Sequence of the second protein:
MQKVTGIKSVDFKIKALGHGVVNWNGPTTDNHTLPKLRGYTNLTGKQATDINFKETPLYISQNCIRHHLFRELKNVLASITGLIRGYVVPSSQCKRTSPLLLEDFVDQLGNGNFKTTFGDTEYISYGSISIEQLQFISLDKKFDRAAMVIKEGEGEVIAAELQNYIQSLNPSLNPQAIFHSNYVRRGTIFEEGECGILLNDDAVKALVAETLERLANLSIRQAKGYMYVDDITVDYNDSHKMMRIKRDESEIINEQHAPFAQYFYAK

This data describes a binding interaction between two proteins.

Residue-level contacts at the interface:
Residue D96 in the first protein contacts residue I237 in the second protein (closest heavy-atom distance 2.9 Å).
Residue T69 in the first protein is in contact with residue L52 in the second protein (closest heavy-atom distance 3.8 Å).
Residue R269 in the first protein is in contact with residue L133 in the second protein (closest heavy-atom distance 3.6 Å).
Residue E147 in the first protein interacts with residue R47 in the second protein (closest heavy-atom distance 4.0 Å).
Residue E147 in the first protein interacts with residue Y79 in the second protein (closest heavy-atom distance 2.6 Å).
Residue R269 in the first protein interacts with residue S178 in the second protein (closest heavy-atom distance 3.6 Å).
Residue D168 in the first protein contacts residue K294 in the second protein (closest heavy-atom distance 3.8 Å).
Residue Y274 in the first protein contacts residue K294 in the second protein (closest heavy-atom distance 3.2 Å).
Residue E92 in the first protein contacts residue T236 in the second protein (closest heavy-atom distance 3.2 Å).
Residue G273 in the first protein contacts residue L133 in the second protein (closest heavy-atom distance 3.5 Å).
Residue Y274 in the first protein is in contact with residue E135 in the second protein (closest heavy-atom distance 2.2 Å).
Residue F95 in the first protein interacts with residue F191 in the second protein (closest heavy-atom distance 3.7 Å).
Residue V108 in the first protein contacts residue I237 in the second protein (closest heavy-atom distance 3.6 Å).
Residue E147 in the first protein interacts with residue N25 in the second protein (closest heavy-atom distance 3.6 Å).
Residue Q148 in the first protein contacts residue N25 in the second protein (closest heavy-atom distance 2.8 Å).
Residue E147 in the first protein contacts residue K45 in the second protein (closest heavy-atom distance 3.3 Å).
Residue Y274 in the first protein is in contact with residue L133 in the second protein (closest heavy-atom distance 3.5 Å).
Residue R269 in the first protein contacts residue Q181 in the second protein (closest heavy-atom distance 3.8 Å).
Residue Y276 in the first protein is in contact with residue R295 in the second protein (closest heavy-atom distance 3.2 Å).
Residue Q93 in the first protein is in contact with residue G235 in the second protein (closest heavy-atom distance 3.3 Å).
Residue N104 in the first protein interacts with residue F238 in the second protein (closest heavy-atom distance 3.2 Å).
Residue D96 in the first protein contacts residue F238 in the second protein (closest heavy-atom distance 3.4 Å).
Residue Y99 in the first protein contacts residue E240 in the second protein (closest heavy-atom distance 3.1 Å).
Residue R269 in the first protein is in contact with residue S9 in the second protein (closest heavy-atom distance 3.8 Å).
Residue T165 in the first protein contacts residue R47 in the second protein (closest heavy-atom distance 2.8 Å).
Residue A152 in the first protein interacts with residue H87 in the second protein (closest heavy-atom distance 3.9 Å).
Residue R269 in the first protein is in contact with residue M290 in the second protein (closest heavy-atom distance 3.6 Å).
Residue Y99 in the first protein contacts residue K190 in the second protein (closest heavy-atom distance 3.3 Å).
Residue Y276 in the first protein interacts with residue M290 in the second protein (closest heavy-atom distance 3.7 Å).
Residue N145 in the first protein interacts with residue L46 in the second protein (closest heavy-atom distance 3.6 Å).
Residue E147 in the first protein contacts residue S81 in the second protein (closest heavy-atom distance 3.2 Å).
Residue N145 in the first protein contacts residue R47 in the second protein (closest heavy-atom distance 2.6 Å).
Residue E92 in the first protein is in contact with residue R233 in the second protein (closest heavy-atom distance 3.7 Å).
Residue R91 in the first protein interacts with residue R233 in the second protein (closest heavy-atom distance 3.1 Å).
Residue V108 in the first protein interacts with residue F238 in the second protein (closest heavy-atom distance 3.6 Å).
Residue R269 in the first protein interacts with residue P131 in the second protein (closest heavy-atom distance 4.0 Å).
Residue Q148 in the first protein contacts residue K45 in the second protein (closest heavy-atom distance 2.7 Å).
Residue Y149 in the first protein is in contact with residue N83 in the second protein (closest heavy-atom distance 3.4 Å).
Residue K272 in the first protein contacts residue R86 in the second protein (closest heavy-atom distance 3.6 Å).
Residue T69 in the first protein contacts residue N51 in the second protein (closest heavy-atom distance 3.2 Å).
Residue E92 in the first protein contacts residue G235 in the second protein (closest heavy-atom distance 3.4 Å).
Residue G167 in the first protein contacts residue R47 in the second protein (closest heavy-atom distance 3.4 Å).
Residue D96 in the first protein contacts residue T236 in the second protein (closest heavy-atom distance 3.4 Å).
Residue R269 in the first protein is in contact with residue S176 in the second protein (closest heavy-atom distance 2.9 Å).
Residue N145 in the first protein interacts with residue Y49 in the second protein (closest heavy-atom distance 3.8 Å).
Residue H19 in the first protein is in contact with residue E135 in the second protein (closest heavy-atom distance 3.6 Å).
Residue S267 in the first protein is in contact with residue M290 in the second protein (closest heavy-atom distance 3.9 Å).
Residue G144 in the first protein interacts with residue G48 in the second protein (closest heavy-atom distance 3.1 Å).
Residue N145 in the first protein contacts residue Y79 in the second protein (closest heavy-atom distance 2.9 Å).
Residue Q93 in the first protein interacts with residue I237 in the second protein (closest heavy-atom distance 3.2 Å).
Residue H19 in the first protein is in contact with residue D136 in the second protein (closest heavy-atom distance 3.2 Å).
Residue T165 in the first protein contacts residue Y79 in the second protein (closest heavy-atom distance 3.9 Å).
Residue G150 in the first protein interacts with residue N83 in the second protein (closest heavy-atom distance 3.9 Å).
Residue Y274 in the first protein contacts residue M291 in the second protein (closest heavy-atom distance 3.4 Å).
Residue D70 in the first protein interacts with residue L52 in the second protein (closest heavy-atom distance 3.6 Å).
Residue N145 in the first protein interacts with residue G48 in the second protein (closest heavy-atom distance 3.7 Å).
Residue F166 in the first protein contacts residue R47 in the second protein (closest heavy-atom distance 3.3 Å).
Residue F146 in the first protein interacts with residue N25 in the second protein (closest heavy-atom distance 2.8 Å).
Residue Y149 in the first protein interacts with residue Q82 in the second protein (closest heavy-atom distance 2.9 Å).
Residue R91 in the first protein interacts with residue E180 in the second protein (closest heavy-atom distance 2.9 Å).

Sequence of the first protein:
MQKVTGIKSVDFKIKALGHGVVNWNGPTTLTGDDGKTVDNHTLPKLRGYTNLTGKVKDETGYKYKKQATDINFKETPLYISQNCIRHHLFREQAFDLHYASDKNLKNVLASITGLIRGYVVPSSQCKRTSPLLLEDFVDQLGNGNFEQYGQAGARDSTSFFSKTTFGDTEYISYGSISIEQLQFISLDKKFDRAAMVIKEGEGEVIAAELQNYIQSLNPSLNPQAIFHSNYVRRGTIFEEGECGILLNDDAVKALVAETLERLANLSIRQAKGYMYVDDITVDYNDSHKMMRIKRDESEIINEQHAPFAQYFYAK